Interface contacts:
Residue L37 in protein 1 is in contact with residue L37 in protein 2 (closest heavy-atom distance 3.5 Å).
Residue N55 in protein 1 is in contact with residue Q54 in protein 2 (closest heavy-atom distance 3.0 Å).
Residue V44 in protein 1 interacts with residue L40 in protein 2 (closest heavy-atom distance 3.9 Å).
Residue I16 in protein 1 is in contact with residue I16 in protein 2 (closest heavy-atom distance 3.9 Å).
Residue I31 in protein 1 is in contact with residue D26 in protein 2 (closest heavy-atom distance 3.9 Å).
Residue I30 in protein 1 interacts with residue I30 in protein 2 (closest heavy-atom distance 3.8 Å).
Residue N52 in protein 1 is in contact with residue Q50 in protein 2 (closest heavy-atom distance 4.4 Å).
Residue L40 in protein 1 contacts residue L40 in protein 2 (closest heavy-atom distance 3.9 Å).
Residue K48 in protein 1 contacts residue E43 in protein 2 (closest heavy-atom distance 3.3 Å).
Residue N55 in protein 1 is in contact with residue Q50 in protein 2 (closest heavy-atom distance 3.3 Å).
Residue K41 in protein 1 contacts residue L39 in protein 2 (closest heavy-atom distance 4.3 Å).
Residue I31 in protein 1 is in contact with residue I30 in protein 2 (closest heavy-atom distance 4.0 Å).
Residue N27 in protein 1 contacts residue I30 in protein 2 (closest heavy-atom distance 4.4 Å).
Residue N27 in protein 1 interacts with residue N27 in protein 2 (closest heavy-atom distance 3.9 Å).
Residue L20 in protein 1 contacts residue A19 in protein 2 (closest heavy-atom distance 4.1 Å).
Residue I51 in protein 1 is in contact with residue I51 in protein 2 (closest heavy-atom distance 3.5 Å).
Residue I51 in protein 1 contacts residue I47 in protein 2 (closest heavy-atom distance 3.5 Å).
Residue K17 in protein 1 interacts with residue I16 in protein 2 (closest heavy-atom distance 4.5 Å).
Residue H24 in protein 1 is in contact with residue D26 in protein 2 (closest heavy-atom distance 4.1 Å).
Residue K41 in protein 1 interacts with residue L40 in protein 2 (closest heavy-atom distance 4.0 Å).
Residue L34 in protein 1 interacts with residue L37 in protein 2 (closest heavy-atom distance 3.7 Å).
Residue N27 in protein 1 interacts with residue D26 in protein 2 (closest heavy-atom distance 3.9 Å).
Residue L34 in protein 1 contacts residue K33 in protein 2 (closest heavy-atom distance 3.8 Å).
Residue E45 in protein 1 contacts residue E43 in protein 2 (closest heavy-atom distance 4.1 Å).
Residue K48 in protein 1 contacts residue I47 in protein 2 (closest heavy-atom distance 4.2 Å).
Residue Y5 in protein 1 contacts residue E8 in protein 2 (closest heavy-atom distance 4.0 Å).
Residue K41 in protein 1 is in contact with residue L37 in protein 2 (closest heavy-atom distance 4.7 Å).
Residue V13 in protein 1 contacts residue L9 in protein 2 (closest heavy-atom distance 4.1 Å).
Residue H24 in protein 1 contacts residue I23 in protein 2 (closest heavy-atom distance 4.3 Å).
Residue Y5 in protein 1 is in contact with residue L9 in protein 2 (closest heavy-atom distance 3.6 Å).
Residue I31 in protein 1 contacts residue K33 in protein 2 (closest heavy-atom distance 4.0 Å).
Residue L34 in protein 1 contacts residue I30 in protein 2 (closest heavy-atom distance 3.6 Å).
Residue K17 in protein 1 is in contact with residue D12 in protein 2 (closest heavy-atom distance 3.3 Å).
Residue Q28 in protein 1 is in contact with residue D26 in protein 2 (closest heavy-atom distance 2.9 Å).
Residue V44 in protein 1 is in contact with residue I47 in protein 2 (closest heavy-atom distance 3.7 Å).
Residue I23 in protein 1 interacts with residue I23 in protein 2 (closest heavy-atom distance 3.6 Å).
Residue H24 in protein 1 is in contact with residue K22 in protein 2 (closest heavy-atom distance 4.3 Å).
Residue K48 in protein 1 contacts residue S46 in protein 2 (closest heavy-atom distance 4.8 Å).
Residue V44 in protein 1 interacts with residue V44 in protein 2 (closest heavy-atom distance 4.3 Å).
Residue I31 in protein 1 interacts with residue K29 in protein 2 (closest heavy-atom distance 3.1 Å).
Residue N27 in protein 1 contacts residue I23 in protein 2 (closest heavy-atom distance 3.6 Å).
Residue L38 in protein 1 is in contact with residue S36 in protein 2 (closest heavy-atom distance 4.1 Å).
Residue L20 in protein 1 is in contact with residue I23 in protein 2 (closest heavy-atom distance 4.0 Å).
Residue Q14 in protein 1 is in contact with residue D12 in protein 2 (closest heavy-atom distance 3.7 Å).
Residue I51 in protein 1 is in contact with residue Q54 in protein 2 (closest heavy-atom distance 3.0 Å).
Residue L34 in protein 1 contacts residue L34 in protein 2 (closest heavy-atom distance 3.7 Å).
Residue L20 in protein 1 is in contact with residue I16 in protein 2 (closest heavy-atom distance 3.7 Å).
Residue L38 in protein 1 interacts with residue L37 in protein 2 (closest heavy-atom distance 3.7 Å).
Residue K41 in protein 1 interacts with residue S36 in protein 2 (closest heavy-atom distance 3.1 Å).
Residue L20 in protein 1 is in contact with residue L20 in protein 2 (closest heavy-atom distance 3.7 Å).
Residue V13 in protein 1 interacts with residue D12 in protein 2 (closest heavy-atom distance 3.7 Å).
Residue V13 in protein 1 interacts with residue I16 in protein 2 (closest heavy-atom distance 4.3 Å).
Residue L9 in protein 1 interacts with residue L9 in protein 2 (closest heavy-atom distance 3.7 Å).
Residue Y5 in protein 1 contacts residue D12 in protein 2 (closest heavy-atom distance 2.7 Å).
Residue Q54 in protein 1 is in contact with residue Q54 in protein 2 (closest heavy-atom distance 2.8 Å).
Residue L38 in protein 1 is in contact with residue K33 in protein 2 (closest heavy-atom distance 3.8 Å).
Residue E35 in protein 1 interacts with residue K33 in protein 2 (closest heavy-atom distance 3.2 Å).
Residue I47 in protein 1 interacts with residue I47 in protein 2 (closest heavy-atom distance 3.8 Å).
Residue V44 in protein 1 contacts residue E43 in protein 2 (closest heavy-atom distance 3.6 Å).
Residue I51 in protein 1 contacts residue Q50 in protein 2 (closest heavy-atom distance 3.8 Å).

Sequence of protein 2:
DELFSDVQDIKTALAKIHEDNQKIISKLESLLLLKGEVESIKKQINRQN

The following describes two proteins that form a bound complex.

Sequence of protein 1:
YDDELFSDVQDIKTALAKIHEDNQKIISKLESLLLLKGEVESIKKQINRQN